Sequence of the first protein:
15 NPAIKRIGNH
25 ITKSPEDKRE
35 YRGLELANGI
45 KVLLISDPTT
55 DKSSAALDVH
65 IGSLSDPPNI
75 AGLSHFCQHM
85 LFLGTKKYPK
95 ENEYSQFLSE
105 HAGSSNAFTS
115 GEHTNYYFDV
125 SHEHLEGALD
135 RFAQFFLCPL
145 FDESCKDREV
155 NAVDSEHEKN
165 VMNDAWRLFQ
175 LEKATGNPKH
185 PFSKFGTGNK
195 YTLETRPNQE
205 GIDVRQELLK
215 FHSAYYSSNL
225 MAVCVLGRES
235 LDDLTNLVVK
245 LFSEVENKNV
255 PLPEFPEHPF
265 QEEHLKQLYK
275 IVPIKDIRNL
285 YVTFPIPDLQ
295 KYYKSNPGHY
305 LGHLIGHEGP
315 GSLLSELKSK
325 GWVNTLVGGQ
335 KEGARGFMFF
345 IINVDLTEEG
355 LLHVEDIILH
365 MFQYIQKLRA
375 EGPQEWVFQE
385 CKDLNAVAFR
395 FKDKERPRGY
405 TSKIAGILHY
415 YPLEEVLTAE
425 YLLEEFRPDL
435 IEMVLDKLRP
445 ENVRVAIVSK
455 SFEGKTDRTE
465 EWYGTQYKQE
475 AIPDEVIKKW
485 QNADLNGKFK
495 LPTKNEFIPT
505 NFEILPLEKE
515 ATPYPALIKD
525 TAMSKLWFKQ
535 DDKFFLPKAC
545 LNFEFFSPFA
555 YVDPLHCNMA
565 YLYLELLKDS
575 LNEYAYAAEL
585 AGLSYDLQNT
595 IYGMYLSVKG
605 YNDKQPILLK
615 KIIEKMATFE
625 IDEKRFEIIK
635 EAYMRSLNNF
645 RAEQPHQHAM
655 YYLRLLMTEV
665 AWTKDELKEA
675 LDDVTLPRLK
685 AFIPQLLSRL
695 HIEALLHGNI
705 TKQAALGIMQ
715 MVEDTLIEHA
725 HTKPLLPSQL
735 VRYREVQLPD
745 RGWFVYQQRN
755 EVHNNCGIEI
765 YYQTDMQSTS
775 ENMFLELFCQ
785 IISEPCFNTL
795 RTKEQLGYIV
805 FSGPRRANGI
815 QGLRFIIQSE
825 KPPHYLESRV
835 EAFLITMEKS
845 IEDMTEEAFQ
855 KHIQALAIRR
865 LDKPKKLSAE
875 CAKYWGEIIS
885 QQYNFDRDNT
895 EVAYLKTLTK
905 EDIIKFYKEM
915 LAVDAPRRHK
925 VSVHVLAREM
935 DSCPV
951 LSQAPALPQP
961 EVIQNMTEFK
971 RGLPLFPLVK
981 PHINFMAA

These two protein chains interact to form a complex.

Residue-level contacts at the interface:
Residue F112 in the first protein contacts residue A8 in the second protein (closest heavy-atom distance 4.7 Å).
Residue Y802 in the first protein contacts residue A10 in the second protein (closest heavy-atom distance 3.4 Å).
Residue N110 in the first protein interacts with residue A9 in the second protein (closest heavy-atom distance 3.1 Å).
Residue F86 in the first protein is in contact with residue A8 in the second protein (closest heavy-atom distance 4.5 Å).
Residue N110 in the first protein is in contact with residue A7 in the second protein (closest heavy-atom distance 4.5 Å).
Residue H83 in the first protein is in contact with residue A7 in the second protein (closest heavy-atom distance 3.7 Å).
Residue Q82 in the first protein interacts with residue A8 in the second protein (closest heavy-atom distance 2.9 Å).
Residue E160 in the first protein interacts with residue A7 in the second protein (closest heavy-atom distance 2.9 Å).
Residue F112 in the first protein interacts with residue A7 in the second protein (closest heavy-atom distance 3.9 Å).
Residue F112 in the first protein contacts residue A5 in the second protein (closest heavy-atom distance 4.2 Å).
Residue Q334 in the first protein contacts residue A3 in the second protein (closest heavy-atom distance 3.8 Å).
Residue G332 in the first protein contacts residue A1 in the second protein (closest heavy-atom distance 3.1 Å).
Residue Q82 in the first protein is in contact with residue A7 in the second protein (closest heavy-atom distance 4.2 Å).
Residue H83 in the first protein is in contact with residue A8 in the second protein (closest heavy-atom distance 3.5 Å).
Residue S114 in the first protein interacts with residue A5 in the second protein (closest heavy-atom distance 4.5 Å).
Residue G332 in the first protein is in contact with residue A3 in the second protein (closest heavy-atom distance 2.7 Å).
Residue Y802 in the first protein is in contact with residue A9 in the second protein (closest heavy-atom distance 3.4 Å).
Residue T113 in the first protein contacts residue A7 in the second protein (closest heavy-atom distance 5.0 Å).
Residue T113 in the first protein interacts with residue A5 in the second protein (closest heavy-atom distance 3.6 Å).
Residue H79 in the first protein contacts residue A6 in the second protein (closest heavy-atom distance 3.6 Å).
Residue W170 in the first protein is in contact with residue A5 in the second protein (closest heavy-atom distance 4.2 Å).
Residue G332 in the first protein contacts residue A2 in the second protein (closest heavy-atom distance 3.3 Å).
Residue V331 in the first protein interacts with residue A1 in the second protein (closest heavy-atom distance 3.6 Å).
Residue V331 in the first protein is in contact with residue A2 in the second protein (closest heavy-atom distance 4.9 Å).
Residue E312 in the first protein interacts with residue A1 in the second protein (closest heavy-atom distance 2.6 Å).
Residue A111 in the first protein is in contact with residue A6 in the second protein (closest heavy-atom distance 4.8 Å).
Residue N110 in the first protein is in contact with residue A8 in the second protein (closest heavy-atom distance 3.1 Å).
Residue V331 in the first protein is in contact with residue A3 in the second protein (closest heavy-atom distance 4.1 Å).
Residue G310 in the first protein interacts with residue A1 in the second protein (closest heavy-atom distance 3.0 Å).
Residue E160 in the first protein contacts residue A6 in the second protein (closest heavy-atom distance 3.5 Å).
Residue F173 in the first protein interacts with residue A4 in the second protein (closest heavy-atom distance 3.7 Å).
Residue H79 in the first protein is in contact with residue A7 in the second protein (closest heavy-atom distance 3.1 Å).
Residue G306 in the first protein interacts with residue A2 in the second protein (closest heavy-atom distance 4.0 Å).
Residue I803 in the first protein interacts with residue A10 in the second protein (closest heavy-atom distance 4.0 Å).
Residue A111 in the first protein interacts with residue A9 in the second protein (closest heavy-atom distance 5.0 Å).
Residue Y580 in the first protein is in contact with residue A2 in the second protein (closest heavy-atom distance 3.9 Å).
Residue L330 in the first protein interacts with residue A1 in the second protein (closest heavy-atom distance 3.1 Å).
Residue Y802 in the first protein interacts with residue A7 in the second protein (closest heavy-atom distance 3.5 Å).
Residue H79 in the first protein contacts residue A8 in the second protein (closest heavy-atom distance 4.8 Å).
Residue F791 in the first protein contacts residue A9 in the second protein (closest heavy-atom distance 4.5 Å).
Residue W170 in the first protein interacts with residue A4 in the second protein (closest heavy-atom distance 3.4 Å).
Residue F112 in the first protein interacts with residue A6 in the second protein (closest heavy-atom distance 3.5 Å).
Residue E160 in the first protein is in contact with residue A8 in the second protein (closest heavy-atom distance 4.5 Å).
Residue Y580 in the first protein is in contact with residue A1 in the second protein (closest heavy-atom distance 3.7 Å).
Residue A111 in the first protein contacts residue A7 in the second protein (closest heavy-atom distance 3.5 Å).
Residue G310 in the first protein contacts residue A2 in the second protein (closest heavy-atom distance 4.4 Å).
Residue G333 in the first protein is in contact with residue A3 in the second protein (closest heavy-atom distance 4.1 Å).
Residue H307 in the first protein contacts residue A2 in the second protein (closest heavy-atom distance 4.2 Å).
Residue G306 in the first protein is in contact with residue A1 in the second protein (closest heavy-atom distance 4.7 Å).
Residue Q82 in the first protein is in contact with residue A6 in the second protein (closest heavy-atom distance 3.9 Å).
Residue R795 in the first protein interacts with residue A8 in the second protein (closest heavy-atom distance 2.9 Å).
Residue R795 in the first protein interacts with residue A9 in the second protein (closest heavy-atom distance 4.0 Å).
Residue W170 in the first protein contacts residue A6 in the second protein (closest heavy-atom distance 4.2 Å).
Residue I345 in the first protein interacts with residue A3 in the second protein (closest heavy-atom distance 4.4 Å).
Residue R795 in the first protein interacts with residue A10 in the second protein (closest heavy-atom distance 4.0 Å).
Residue T113 in the first protein is in contact with residue A6 in the second protein (closest heavy-atom distance 3.0 Å).
Residue A111 in the first protein contacts residue A8 in the second protein (closest heavy-atom distance 2.9 Å).
Residue T191 in the first protein interacts with residue A6 in the second protein (closest heavy-atom distance 4.1 Å).
Residue Y802 in the first protein contacts residue A8 in the second protein (closest heavy-atom distance 3.1 Å).

Sequence of the second protein:
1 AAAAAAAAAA